Sequence of the first protein:
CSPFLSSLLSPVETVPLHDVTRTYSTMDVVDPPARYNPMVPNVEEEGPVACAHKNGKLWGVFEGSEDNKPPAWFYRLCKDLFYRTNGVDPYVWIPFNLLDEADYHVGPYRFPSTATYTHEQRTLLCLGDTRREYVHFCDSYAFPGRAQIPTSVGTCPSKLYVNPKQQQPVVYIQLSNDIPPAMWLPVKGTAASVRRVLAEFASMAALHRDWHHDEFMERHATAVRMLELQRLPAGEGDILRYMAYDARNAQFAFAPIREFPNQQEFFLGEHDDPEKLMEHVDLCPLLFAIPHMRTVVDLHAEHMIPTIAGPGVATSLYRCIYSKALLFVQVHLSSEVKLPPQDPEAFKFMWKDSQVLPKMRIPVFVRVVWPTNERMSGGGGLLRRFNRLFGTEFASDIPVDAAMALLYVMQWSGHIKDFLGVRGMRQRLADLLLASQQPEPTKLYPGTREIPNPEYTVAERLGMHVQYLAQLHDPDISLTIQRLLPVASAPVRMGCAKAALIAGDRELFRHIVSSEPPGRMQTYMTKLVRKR

Sequence of the second protein:
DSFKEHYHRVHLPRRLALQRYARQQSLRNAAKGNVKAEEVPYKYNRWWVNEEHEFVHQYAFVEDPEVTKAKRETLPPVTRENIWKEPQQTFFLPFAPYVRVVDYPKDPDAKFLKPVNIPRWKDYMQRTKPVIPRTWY

The following describes two proteins that form a bound complex.

Interface contacts:
Residue V640 in the first protein is in contact with residue D118 in the second protein (closest heavy-atom distance 4.3 Å).
Residue F439 in the first protein is in contact with residue Y113 in the second protein (closest heavy-atom distance 4.1 Å).
Residue H443 in the first protein interacts with residue Y113 in the second protein (closest heavy-atom distance 3.8 Å).
Residue L639 in the first protein contacts residue K120 in the second protein (closest heavy-atom distance 3.7 Å).
Residue P422 in the first protein contacts residue V125 in the second protein (closest heavy-atom distance 4.5 Å).
Residue I613 in the first protein interacts with residue K115 in the second protein (closest heavy-atom distance 4.1 Å).
Residue Q341 in the first protein contacts residue W145 in the second protein (closest heavy-atom distance 3.2 Å).
Residue A425 in the first protein interacts with residue V125 in the second protein (closest heavy-atom distance 3.9 Å).
Residue M404 in the first protein contacts residue N126 in the second protein (closest heavy-atom distance 4.1 Å).
Residue V640 in the first protein is in contact with residue A119 in the second protein (closest heavy-atom distance 4.7 Å).
Residue P422 in the first protein interacts with residue K123 in the second protein (closest heavy-atom distance 3.2 Å).
Residue M337 in the first protein interacts with residue W145 in the second protein (closest heavy-atom distance 3.6 Å).
Residue R369 in the first protein interacts with residue K115 in the second protein (closest heavy-atom distance 3.8 Å).
Residue G423 in the first protein interacts with residue K123 in the second protein (closest heavy-atom distance 3.1 Å).
Residue A420 in the first protein contacts residue F121 in the second protein (closest heavy-atom distance 4.7 Å).
Residue T426 in the first protein interacts with residue N126 in the second protein (closest heavy-atom distance 3.1 Å).
Residue T426 in the first protein interacts with residue Y113 in the second protein (closest heavy-atom distance 4.7 Å).
Residue G423 in the first protein contacts residue P124 in the second protein (closest heavy-atom distance 4.8 Å).
Residue F363 in the first protein contacts residue Y113 in the second protein (closest heavy-atom distance 3.4 Å).
Residue F363 in the first protein is in contact with residue P124 in the second protein (closest heavy-atom distance 4.7 Å).
Residue V424 in the first protein is in contact with residue K123 in the second protein (closest heavy-atom distance 3.6 Å).
Residue S445 in the first protein interacts with residue F121 in the second protein (closest heavy-atom distance 3.4 Å).
Residue L340 in the first protein contacts residue W145 in the second protein (closest heavy-atom distance 3.7 Å).
Residue L444 in the first protein is in contact with residue V125 in the second protein (closest heavy-atom distance 4.8 Å).
Residue G423 in the first protein contacts residue F121 in the second protein (closest heavy-atom distance 3.6 Å).
Residue H414 in the first protein interacts with residue R129 in the second protein (closest heavy-atom distance 4.0 Å).
Residue I613 in the first protein interacts with residue F121 in the second protein (closest heavy-atom distance 4.0 Å).
Residue G421 in the first protein contacts residue K120 in the second protein (closest heavy-atom distance 4.0 Å).
Residue H414 in the first protein is in contact with residue V125 in the second protein (closest heavy-atom distance 3.3 Å).
Residue Q362 in the first protein interacts with residue P106 in the second protein (closest heavy-atom distance 4.6 Å).
Residue F363 in the first protein is in contact with residue N126 in the second protein (closest heavy-atom distance 3.3 Å).
Residue M337 in the first protein interacts with residue R143 in the second protein (closest heavy-atom distance 4.3 Å).
Residue T426 in the first protein interacts with residue P124 in the second protein (closest heavy-atom distance 4.2 Å).
Residue R641 in the first protein interacts with residue K120 in the second protein (closest heavy-atom distance 3.9 Å).
Residue R369 in the first protein is in contact with residue Y113 in the second protein (closest heavy-atom distance 4.1 Å).
Residue E413 in the first protein contacts residue R129 in the second protein (closest heavy-atom distance 2.5 Å).
Residue Q341 in the first protein interacts with residue R143 in the second protein (closest heavy-atom distance 4.3 Å).
Residue L612 in the first protein interacts with residue F121 in the second protein (closest heavy-atom distance 3.7 Å).
Residue F363 in the first protein is in contact with residue I127 in the second protein (closest heavy-atom distance 4.6 Å).
Residue K638 in the first protein is in contact with residue K120 in the second protein (closest heavy-atom distance 4.5 Å).
Residue R369 in the first protein interacts with residue D112 in the second protein (closest heavy-atom distance 3.8 Å).
Residue M415 in the first protein contacts residue V125 in the second protein (closest heavy-atom distance 4.1 Å).
Residue I613 in the first protein is in contact with residue L122 in the second protein (closest heavy-atom distance 4.2 Å).
Residue R641 in the first protein interacts with residue D118 in the second protein (closest heavy-atom distance 3.2 Å).
Residue P422 in the first protein contacts residue F121 in the second protein (closest heavy-atom distance 4.7 Å).
Residue V424 in the first protein interacts with residue F121 in the second protein (closest heavy-atom distance 4.7 Å).
Residue G421 in the first protein interacts with residue F121 in the second protein (closest heavy-atom distance 3.3 Å).
Residue R478 in the first protein is in contact with residue Y113 in the second protein (closest heavy-atom distance 4.8 Å).
Residue L612 in the first protein is in contact with residue D116 in the second protein (closest heavy-atom distance 3.0 Å).
Residue V424 in the first protein is in contact with residue Y113 in the second protein (closest heavy-atom distance 3.5 Å).
Residue Q441 in the first protein interacts with residue Y113 in the second protein (closest heavy-atom distance 3.9 Å).
Residue G423 in the first protein interacts with residue V125 in the second protein (closest heavy-atom distance 3.6 Å).
Residue V424 in the first protein contacts residue P124 in the second protein (closest heavy-atom distance 3.3 Å).
Residue L612 in the first protein is in contact with residue L122 in the second protein (closest heavy-atom distance 4.2 Å).
Residue K609 in the first protein is in contact with residue F121 in the second protein (closest heavy-atom distance 4.2 Å).
Residue T406 in the first protein contacts residue N126 in the second protein (closest heavy-atom distance 4.0 Å).
Residue G615 in the first protein interacts with residue D116 in the second protein (closest heavy-atom distance 3.4 Å).
Residue V424 in the first protein contacts residue V125 in the second protein (closest heavy-atom distance 3.5 Å).
Residue L639 in the first protein contacts residue F121 in the second protein (closest heavy-atom distance 4.7 Å).
Residue F363 in the first protein is in contact with residue V111 in the second protein (closest heavy-atom distance 3.9 Å).